The following describes two proteins that form a bound complex.

Interface contacts:
Residue N33 in protein 2 is in contact with residue L9 in protein 1 (closest heavy-atom distance 3.7 Å).
Residue L34 in protein 2 is in contact with residue A5 in protein 1 (closest heavy-atom distance 3.9 Å).
Residue E18 in protein 2 interacts with residue R4 in protein 1 (closest heavy-atom distance 2.6 Å).
Residue E18 in protein 2 interacts with residue N1 in protein 1 (closest heavy-atom distance 4.8 Å).
Residue V31 in protein 2 interacts with residue N13 in protein 1 (closest heavy-atom distance 3.3 Å).
Residue I22 in protein 2 interacts with residue V12 in protein 1 (closest heavy-atom distance 4.2 Å).
Residue K30 in protein 2 interacts with residue N13 in protein 1 (closest heavy-atom distance 3.5 Å).
Residue E18 in protein 2 contacts residue A8 in protein 1 (closest heavy-atom distance 4.3 Å).
Residue I22 in protein 2 is in contact with residue A5 in protein 1 (closest heavy-atom distance 4.6 Å).
Residue G19 in protein 2 interacts with residue A8 in protein 1 (closest heavy-atom distance 4.7 Å).
Residue E18 in protein 2 interacts with residue A5 in protein 1 (closest heavy-atom distance 4.0 Å).
Residue T32 in protein 2 interacts with residue L9 in protein 1 (closest heavy-atom distance 3.9 Å).
Residue L26 in protein 2 is in contact with residue V12 in protein 1 (closest heavy-atom distance 3.5 Å).
Residue I22 in protein 2 is in contact with residue L9 in protein 1 (closest heavy-atom distance 3.7 Å).
Residue L34 in protein 2 is in contact with residue L9 in protein 1 (closest heavy-atom distance 4.0 Å).
Residue I22 in protein 2 contacts residue A8 in protein 1 (closest heavy-atom distance 3.8 Å).
Residue V31 in protein 2 is in contact with residue L9 in protein 1 (closest heavy-atom distance 3.1 Å).
Residue L34 in protein 2 interacts with residue Q2 in protein 1 (closest heavy-atom distance 4.1 Å).
Residue L35 in protein 2 interacts with residue Q2 in protein 1 (closest heavy-atom distance 3.9 Å).
Residue N33 in protein 2 interacts with residue Q6 in protein 1 (closest heavy-atom distance 4.6 Å).

Sequence of protein 1:
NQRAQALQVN

Sequence of protein 2:
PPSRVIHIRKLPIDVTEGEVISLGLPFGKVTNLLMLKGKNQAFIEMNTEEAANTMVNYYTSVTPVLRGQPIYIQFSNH